Interface contacts:
Residue Q335 in chain B is in contact with residue D18 in chain A (closest heavy-atom distance 3.8 Å).
Residue Y236 in chain B is in contact with residue T26 in chain A (closest heavy-atom distance 3.7 Å).
Residue V133 in chain B interacts with residue Y23 in chain A (closest heavy-atom distance 4.0 Å).
Residue Y236 in chain B is in contact with residue Y23 in chain A (closest heavy-atom distance 4.4 Å).
Residue P353 in chain B is in contact with residue K17 in chain A (closest heavy-atom distance 4.1 Å).
Residue E288 in chain B interacts with residue D18 in chain A (closest heavy-atom distance 3.0 Å).
Residue D392 in chain B is in contact with residue D18 in chain A (closest heavy-atom distance 4.6 Å).
Residue P353 in chain B is in contact with residue L20 in chain A (closest heavy-atom distance 3.5 Å).
Residue L137 in chain B interacts with residue T24 in chain A (closest heavy-atom distance 3.6 Å).
Residue L290 in chain B contacts residue G19 in chain A (closest heavy-atom distance 4.5 Å).
Residue A428 in chain B contacts residue T26 in chain A (closest heavy-atom distance 3.8 Å).
Residue Y236 in chain B contacts residue L20 in chain A (closest heavy-atom distance 3.9 Å).
Residue A171 in chain B contacts residue G21 in chain A (closest heavy-atom distance 4.4 Å).
Residue H201 in chain B contacts residue L20 in chain A (closest heavy-atom distance 2.9 Å).
Residue I429 in chain B contacts residue C25 in chain A (closest heavy-atom distance 4.0 Å).
Residue R233 in chain B contacts residue L20 in chain A (closest heavy-atom distance 4.1 Å).
Residue S234 in chain B interacts with residue L20 in chain A (closest heavy-atom distance 4.3 Å).
Residue I429 in chain B is in contact with residue C16 in chain A (closest heavy-atom distance 3.5 Å).
Residue D287 in chain B is in contact with residue K17 in chain A (closest heavy-atom distance 2.9 Å).
Residue F167 in chain B interacts with residue G21 in chain A (closest heavy-atom distance 3.7 Å).
Residue P353 in chain B interacts with residue C25 in chain A (closest heavy-atom distance 4.3 Å).
Residue G352 in chain B interacts with residue D18 in chain A (closest heavy-atom distance 3.7 Å).
Residue R197 in chain B interacts with residue Y23 in chain A (closest heavy-atom distance 2.8 Å).
Residue R357 in chain B is in contact with residue D18 in chain A (closest heavy-atom distance 4.4 Å).
Residue L136 in chain B interacts with residue Y23 in chain A (closest heavy-atom distance 3.7 Å).
Residue H350 in chain B interacts with residue D18 in chain A (closest heavy-atom distance 3.3 Å).
Residue Q304 in chain B interacts with residue K15 in chain A (closest heavy-atom distance 3.6 Å).
Residue Y236 in chain B contacts residue T24 in chain A (closest heavy-atom distance 3.5 Å).
Residue G352 in chain B is in contact with residue G19 in chain A (closest heavy-atom distance 4.5 Å).
Residue Q298 in chain B is in contact with residue D18 in chain A (closest heavy-atom distance 3.2 Å).
Residue L137 in chain B is in contact with residue Y23 in chain A (closest heavy-atom distance 3.8 Å).
Residue R359 in chain B contacts residue K17 in chain A (closest heavy-atom distance 3.8 Å).
Residue Q335 in chain B contacts residue K17 in chain A (closest heavy-atom distance 3.6 Å).
Residue E288 in chain B interacts with residue C16 in chain A (closest heavy-atom distance 3.7 Å).
Residue T351 in chain B is in contact with residue G19 in chain A (closest heavy-atom distance 3.5 Å).
Residue L235 in chain B interacts with residue L20 in chain A (closest heavy-atom distance 4.2 Å).
Residue E288 in chain B interacts with residue K15 in chain A (closest heavy-atom distance 3.8 Å).
Residue T351 in chain B interacts with residue D18 in chain A (closest heavy-atom distance 3.5 Å).
Residue R357 in chain B interacts with residue K17 in chain A (closest heavy-atom distance 2.9 Å).
Residue H201 in chain B contacts residue G21 in chain A (closest heavy-atom distance 4.3 Å).
Residue R359 in chain B is in contact with residue D18 in chain A (closest heavy-atom distance 3.0 Å).
Residue E288 in chain B contacts residue G19 in chain A (closest heavy-atom distance 3.1 Å).
Residue Y236 in chain B contacts residue C25 in chain A (closest heavy-atom distance 2.9 Å).
Residue P353 in chain B contacts residue C16 in chain A (closest heavy-atom distance 3.7 Å).
Residue G352 in chain B interacts with residue L20 in chain A (closest heavy-atom distance 3.9 Å).
Residue H164 in chain B interacts with residue Y23 in chain A (closest heavy-atom distance 3.1 Å).
Residue P353 in chain B is in contact with residue G19 in chain A (closest heavy-atom distance 3.5 Å).
Residue F200 in chain B interacts with residue L20 in chain A (closest heavy-atom distance 3.7 Å).
Residue T351 in chain B contacts residue L20 in chain A (closest heavy-atom distance 4.2 Å).
Residue E288 in chain B contacts residue K17 in chain A (closest heavy-atom distance 3.0 Å).
Residue K337 in chain B is in contact with residue K17 in chain A (closest heavy-atom distance 4.5 Å).
Residue F167 in chain B is in contact with residue Y23 in chain A (closest heavy-atom distance 3.5 Å).
Residue P427 in chain B interacts with residue T26 in chain A (closest heavy-atom distance 4.3 Å).
Residue K337 in chain B contacts residue D18 in chain A (closest heavy-atom distance 2.7 Å).
Residue A428 in chain B interacts with residue C25 in chain A (closest heavy-atom distance 4.3 Å).
Residue I429 in chain B interacts with residue T26 in chain A (closest heavy-atom distance 3.7 Å).
Residue L290 in chain B contacts residue D18 in chain A (closest heavy-atom distance 3.6 Å).
Residue P353 in chain B contacts residue D18 in chain A (closest heavy-atom distance 4.5 Å).
Residue R197 in chain B interacts with residue T24 in chain A (closest heavy-atom distance 3.9 Å).
Residue F167 in chain B is in contact with residue E22 in chain A (closest heavy-atom distance 3.8 Å).

Sequence of chain A:
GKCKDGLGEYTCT

Sequence of chain B:
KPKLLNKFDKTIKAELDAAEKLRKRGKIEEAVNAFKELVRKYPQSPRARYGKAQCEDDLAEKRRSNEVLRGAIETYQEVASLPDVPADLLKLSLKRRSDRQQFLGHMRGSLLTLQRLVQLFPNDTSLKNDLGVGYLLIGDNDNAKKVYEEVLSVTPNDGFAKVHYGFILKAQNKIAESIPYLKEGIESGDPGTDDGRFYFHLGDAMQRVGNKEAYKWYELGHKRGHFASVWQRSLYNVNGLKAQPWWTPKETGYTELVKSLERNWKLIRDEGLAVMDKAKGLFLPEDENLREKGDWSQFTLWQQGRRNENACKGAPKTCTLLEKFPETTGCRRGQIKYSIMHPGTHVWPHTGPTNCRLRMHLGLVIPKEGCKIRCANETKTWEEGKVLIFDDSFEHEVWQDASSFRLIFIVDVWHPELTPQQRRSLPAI

This data describes a binding interaction between two proteins.